Sequence of the second protein:
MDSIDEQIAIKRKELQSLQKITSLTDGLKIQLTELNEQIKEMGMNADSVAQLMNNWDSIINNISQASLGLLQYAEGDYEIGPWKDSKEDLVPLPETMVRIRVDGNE

Sequence of the first protein:
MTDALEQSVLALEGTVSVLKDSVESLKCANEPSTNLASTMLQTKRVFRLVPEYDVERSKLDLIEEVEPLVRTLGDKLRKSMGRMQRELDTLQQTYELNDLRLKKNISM

Residue-level contacts at the interface:
Residue V46 in the first protein contacts residue R128 in the second protein (closest heavy-atom distance 3.3 Å).
Residue F47 in the first protein is in contact with residue R128 in the second protein (closest heavy-atom distance 3.2 Å).
Residue S33 in the first protein interacts with residue N45 in the second protein (closest heavy-atom distance 3.8 Å).
Residue A37 in the first protein is in contact with residue N45 in the second protein (closest heavy-atom distance 3.5 Å).
Residue L41 in the first protein interacts with residue L52 in the second protein (closest heavy-atom distance 3.8 Å).
Residue L19 in the first protein is in contact with residue L32 in the second protein (closest heavy-atom distance 3.6 Å).
Residue R48 in the first protein contacts residue R126 in the second protein (closest heavy-atom distance 3.9 Å).
Residue V9 in the first protein is in contact with residue I21 in the second protein (closest heavy-atom distance 3.6 Å).
Residue V46 in the first protein contacts residue V129 in the second protein (closest heavy-atom distance 2.9 Å).
Residue E52 in the first protein is in contact with residue E122 in the second protein (closest heavy-atom distance 3.2 Å).
Residue K20 in the first protein contacts residue Q31 in the second protein (closest heavy-atom distance 3.2 Å).
Residue F47 in the first protein is in contact with residue I127 in the second protein (closest heavy-atom distance 3.3 Å).
Residue V50 in the first protein interacts with residue V125 in the second protein (closest heavy-atom distance 2.4 Å).
Residue P51 in the first protein interacts with residue M124 in the second protein (closest heavy-atom distance 3.5 Å).
Residue P51 in the first protein interacts with residue E122 in the second protein (closest heavy-atom distance 3.3 Å).
Residue T2 in the first protein interacts with residue K13 in the second protein (closest heavy-atom distance 3.3 Å).
Residue V46 in the first protein contacts residue D130 in the second protein (closest heavy-atom distance 3.2 Å).
Residue F47 in the first protein is in contact with residue V129 in the second protein (closest heavy-atom distance 3.9 Å).
Residue L12 in the first protein contacts residue L24 in the second protein (closest heavy-atom distance 3.3 Å).
Residue L49 in the first protein contacts residue V125 in the second protein (closest heavy-atom distance 3.8 Å).
Residue P51 in the first protein is in contact with residue V125 in the second protein (closest heavy-atom distance 4.2 Å).
Residue V23 in the first protein is in contact with residue Q31 in the second protein (closest heavy-atom distance 3.6 Å).
Residue P51 in the first protein interacts with residue T123 in the second protein (closest heavy-atom distance 3.7 Å).
Residue K27 in the first protein interacts with residue E34 in the second protein (closest heavy-atom distance 3.2 Å).
Residue V55 in the first protein contacts residue V125 in the second protein (closest heavy-atom distance 3.8 Å).
Residue L49 in the first protein is in contact with residue M124 in the second protein (closest heavy-atom distance 3.5 Å).
Residue A37 in the first protein interacts with residue S48 in the second protein (closest heavy-atom distance 3.1 Å).
Residue L5 in the first protein contacts residue S17 in the second protein (closest heavy-atom distance 3.8 Å).
Residue R45 in the first protein contacts residue S58 in the second protein (closest heavy-atom distance 3.5 Å).
Residue L49 in the first protein is in contact with residue Q65 in the second protein (closest heavy-atom distance 3.6 Å).
Residue E52 in the first protein interacts with residue V125 in the second protein (closest heavy-atom distance 3.5 Å).
Residue L19 in the first protein contacts residue L35 in the second protein (closest heavy-atom distance 3.8 Å).
Residue V9 in the first protein is in contact with residue S17 in the second protein (closest heavy-atom distance 3.6 Å).
Residue P51 in the first protein contacts residue Q65 in the second protein (closest heavy-atom distance 3.3 Å).
Residue N30 in the first protein is in contact with residue N45 in the second protein (closest heavy-atom distance 4.1 Å).
Residue N30 in the first protein is in contact with residue M42 in the second protein (closest heavy-atom distance 3.8 Å).
Residue Y53 in the first protein interacts with residue E122 in the second protein (closest heavy-atom distance 2.8 Å).
Residue V16 in the first protein is in contact with residue L24 in the second protein (closest heavy-atom distance 3.6 Å).
Residue E13 in the first protein contacts residue L24 in the second protein (closest heavy-atom distance 3.3 Å).
Residue F47 in the first protein interacts with residue R126 in the second protein (closest heavy-atom distance 3.3 Å).
Residue V23 in the first protein contacts residue L35 in the second protein (closest heavy-atom distance 4.0 Å).
Residue L49 in the first protein interacts with residue N62 in the second protein (closest heavy-atom distance 3.6 Å).
Residue R48 in the first protein interacts with residue I127 in the second protein (closest heavy-atom distance 2.9 Å).
Residue E52 in the first protein interacts with residue T123 in the second protein (closest heavy-atom distance 2.5 Å).
Residue L26 in the first protein is in contact with residue M42 in the second protein (closest heavy-atom distance 4.0 Å).
Residue R45 in the first protein is in contact with residue V129 in the second protein (closest heavy-atom distance 3.3 Å).
Residue T34 in the first protein is in contact with residue E41 in the second protein (closest heavy-atom distance 2.8 Å).
Residue K27 in the first protein interacts with residue Q38 in the second protein (closest heavy-atom distance 3.3 Å).
Residue V9 in the first protein contacts residue L24 in the second protein (closest heavy-atom distance 4.0 Å).
Residue V50 in the first protein interacts with residue I127 in the second protein (closest heavy-atom distance 3.9 Å).
Residue L19 in the first protein contacts residue Q31 in the second protein (closest heavy-atom distance 3.6 Å).
Residue T34 in the first protein is in contact with residue N45 in the second protein (closest heavy-atom distance 3.3 Å).
Residue N30 in the first protein is in contact with residue Q38 in the second protein (closest heavy-atom distance 3.1 Å).
Residue L26 in the first protein contacts residue Q38 in the second protein (closest heavy-atom distance 3.8 Å).
Residue R45 in the first protein is in contact with residue N55 in the second protein (closest heavy-atom distance 3.0 Å).
Residue R48 in the first protein contacts residue V125 in the second protein (closest heavy-atom distance 4.1 Å).
Residue Q42 in the first protein is in contact with residue S48 in the second protein (closest heavy-atom distance 3.8 Å).
Residue L19 in the first protein contacts residue L28 in the second protein (closest heavy-atom distance 3.6 Å).
Residue V50 in the first protein contacts residue M124 in the second protein (closest heavy-atom distance 3.2 Å).
Residue V23 in the first protein is in contact with residue E34 in the second protein (closest heavy-atom distance 3.6 Å).

These two protein chains interact to form a complex.